Sequence of protein 2:
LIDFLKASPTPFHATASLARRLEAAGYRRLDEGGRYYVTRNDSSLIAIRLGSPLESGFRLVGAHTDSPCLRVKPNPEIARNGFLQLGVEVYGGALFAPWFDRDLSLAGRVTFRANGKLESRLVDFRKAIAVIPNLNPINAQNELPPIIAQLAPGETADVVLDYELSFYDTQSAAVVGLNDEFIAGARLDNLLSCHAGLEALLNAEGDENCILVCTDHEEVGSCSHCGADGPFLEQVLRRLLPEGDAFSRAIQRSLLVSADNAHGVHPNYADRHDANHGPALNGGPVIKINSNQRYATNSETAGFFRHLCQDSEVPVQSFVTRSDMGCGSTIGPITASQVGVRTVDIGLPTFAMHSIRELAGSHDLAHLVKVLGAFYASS

This data describes a binding interaction between two proteins.

Sequence of protein 1:
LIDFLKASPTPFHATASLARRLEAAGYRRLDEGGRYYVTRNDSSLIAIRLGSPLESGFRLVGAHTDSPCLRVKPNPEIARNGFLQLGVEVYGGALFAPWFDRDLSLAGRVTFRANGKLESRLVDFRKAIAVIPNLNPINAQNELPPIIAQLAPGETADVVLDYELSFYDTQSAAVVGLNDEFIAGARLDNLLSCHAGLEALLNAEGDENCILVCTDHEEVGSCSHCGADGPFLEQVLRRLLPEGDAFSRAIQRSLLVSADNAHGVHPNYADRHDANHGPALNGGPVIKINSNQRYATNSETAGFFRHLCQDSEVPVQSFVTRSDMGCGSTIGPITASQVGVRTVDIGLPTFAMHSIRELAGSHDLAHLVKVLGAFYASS

Contacts between the two chains:
Residue N225 in protein 2 interacts with residue R119 in protein 1 (closest heavy-atom distance 3.3 Å).
Residue H312 in protein 2 interacts with residue I146 in protein 1 (closest heavy-atom distance 3.3 Å).
Residue R403 in protein 2 is in contact with residue R119 in protein 1 (closest heavy-atom distance 3.1 Å).
Residue H312 in protein 2 interacts with residue A145 in protein 1 (closest heavy-atom distance 2.9 Å).
Residue I149 in protein 2 contacts residue C373 in protein 1 (closest heavy-atom distance 3.2 Å).
Residue N314 in protein 2 contacts residue Q102 in protein 1 (closest heavy-atom distance 3.1 Å).
Residue V140 in protein 2 is in contact with residue L224 in protein 1 (closest heavy-atom distance 3.3 Å).
Residue W116 in protein 2 interacts with residue Y315 in protein 1 (closest heavy-atom distance 3.2 Å).
Residue H312 in protein 2 contacts residue N98 in protein 1 (closest heavy-atom distance 3.3 Å).
Residue I146 in protein 2 interacts with residue A398 in protein 1 (closest heavy-atom distance 3.1 Å).
Residue V140 in protein 2 interacts with residue D226 in protein 1 (closest heavy-atom distance 3.1 Å).
Residue V148 in protein 2 contacts residue M399 in protein 1 (closest heavy-atom distance 3.1 Å).
Residue R403 in protein 2 contacts residue F117 in protein 1 (closest heavy-atom distance 3.1 Å).
Residue F397 in protein 2 is in contact with residue I146 in protein 1 (closest heavy-atom distance 3.2 Å).
Residue R119 in protein 2 contacts residue L224 in protein 1 (closest heavy-atom distance 3.2 Å).
Residue E227 in protein 2 is in contact with residue D141 in protein 1 (closest heavy-atom distance 3.3 Å).
Residue A145 in protein 2 interacts with residue H312 in protein 1 (closest heavy-atom distance 2.9 Å).
Residue V140 in protein 2 interacts with residue N225 in protein 1 (closest heavy-atom distance 3.3 Å).
Residue V311 in protein 2 is in contact with residue F100 in protein 1 (closest heavy-atom distance 3.3 Å).
Residue L224 in protein 2 is in contact with residue V140 in protein 1 (closest heavy-atom distance 3.3 Å).
Residue S401 in protein 2 interacts with residue F117 in protein 1 (closest heavy-atom distance 3.2 Å).
Residue E404 in protein 2 contacts residue R143 in protein 1 (closest heavy-atom distance 2.8 Å).
Residue M399 in protein 2 contacts residue V148 in protein 1 (closest heavy-atom distance 3.2 Å).
Residue A398 in protein 2 interacts with residue I146 in protein 1 (closest heavy-atom distance 3.1 Å).
Residue Y315 in protein 2 is in contact with residue E171 in protein 1 (closest heavy-atom distance 2.7 Å).
Residue R119 in protein 2 is in contact with residue G223 in protein 1 (closest heavy-atom distance 3.4 Å).
Residue C373 in protein 2 interacts with residue I149 in protein 1 (closest heavy-atom distance 3.3 Å).
Residue N225 in protein 2 contacts residue R143 in protein 1 (closest heavy-atom distance 3.0 Å).
Residue N225 in protein 2 is in contact with residue V140 in protein 1 (closest heavy-atom distance 3.4 Å).
Residue E227 in protein 2 contacts residue L207 in protein 1 (closest heavy-atom distance 3.3 Å).
Residue R143 in protein 2 is in contact with residue R403 in protein 1 (closest heavy-atom distance 2.9 Å).
Residue D226 in protein 2 interacts with residue D141 in protein 1 (closest heavy-atom distance 3.3 Å).
Residue L327 in protein 2 is in contact with residue Q178 in protein 1 (closest heavy-atom distance 3.3 Å).
Residue K144 in protein 2 interacts with residue E404 in protein 1 (closest heavy-atom distance 3.0 Å).
Residue C373 in protein 2 is in contact with residue N151 in protein 1 (closest heavy-atom distance 3.1 Å).
Residue N151 in protein 2 interacts with residue C373 in protein 1 (closest heavy-atom distance 3.1 Å).
Residue I146 in protein 2 interacts with residue H312 in protein 1 (closest heavy-atom distance 3.3 Å).
Residue E227 in protein 2 is in contact with residue I176 in protein 1 (closest heavy-atom distance 3.4 Å).
Residue R119 in protein 2 contacts residue N225 in protein 1 (closest heavy-atom distance 3.0 Å).
Residue F117 in protein 2 interacts with residue S401 in protein 1 (closest heavy-atom distance 3.2 Å).
Residue R403 in protein 2 contacts residue R143 in protein 1 (closest heavy-atom distance 2.9 Å).
Residue F100 in protein 2 interacts with residue V311 in protein 1 (closest heavy-atom distance 3.2 Å).
Residue E404 in protein 2 is in contact with residue F117 in protein 1 (closest heavy-atom distance 3.4 Å).
Residue R143 in protein 2 is in contact with residue E404 in protein 1 (closest heavy-atom distance 2.8 Å).
Residue Q178 in protein 2 interacts with residue L327 in protein 1 (closest heavy-atom distance 3.3 Å).
Residue Y315 in protein 2 is in contact with residue W116 in protein 1 (closest heavy-atom distance 3.2 Å).
Residue F117 in protein 2 is in contact with residue E404 in protein 1 (closest heavy-atom distance 3.4 Å).
Residue Q102 in protein 2 interacts with residue N314 in protein 1 (closest heavy-atom distance 3.1 Å).
Residue D141 in protein 2 interacts with residue D226 in protein 1 (closest heavy-atom distance 3.3 Å).
Residue L207 in protein 2 contacts residue E227 in protein 1 (closest heavy-atom distance 3.3 Å).
Residue R143 in protein 2 contacts residue N225 in protein 1 (closest heavy-atom distance 2.9 Å).
Residue E171 in protein 2 interacts with residue Y315 in protein 1 (closest heavy-atom distance 2.7 Å).
Residue R119 in protein 2 contacts residue R403 in protein 1 (closest heavy-atom distance 3.1 Å).
Residue I176 in protein 2 is in contact with residue E227 in protein 1 (closest heavy-atom distance 3.3 Å).
Residue F117 in protein 2 is in contact with residue R403 in protein 1 (closest heavy-atom distance 3.1 Å).
Residue L224 in protein 2 is in contact with residue R119 in protein 1 (closest heavy-atom distance 3.3 Å).
Residue E404 in protein 2 interacts with residue K144 in protein 1 (closest heavy-atom distance 3.0 Å).
Residue D226 in protein 2 is in contact with residue V140 in protein 1 (closest heavy-atom distance 3.0 Å).
Residue I146 in protein 2 is in contact with residue F397 in protein 1 (closest heavy-atom distance 3.2 Å).
Residue D141 in protein 2 contacts residue E227 in protein 1 (closest heavy-atom distance 3.2 Å).